The following describes two proteins that form a bound complex.

Interface contacts:
Residue T255 in protein 2 contacts residue A9 in protein 1 (closest heavy-atom distance 4.4 Å).
Residue N156 in protein 2 is in contact with residue T16 in protein 1 (closest heavy-atom distance 3.0 Å).
Residue P274 in protein 2 is in contact with residue P14 in protein 1 (closest heavy-atom distance 3.9 Å).
Residue H450 in protein 2 contacts residue R1 in protein 1 (closest heavy-atom distance 3.1 Å).
Residue S155 in protein 2 interacts with residue P14 in protein 1 (closest heavy-atom distance 4.2 Å).
Residue H450 in protein 2 interacts with residue K2 in protein 1 (closest heavy-atom distance 3.1 Å).
Residue E129 in protein 2 is in contact with residue R10 in protein 1 (closest heavy-atom distance 2.9 Å).
Residue R157 in protein 2 contacts residue G17 in protein 1 (closest heavy-atom distance 2.9 Å).
Residue Y460 in protein 2 contacts residue K7 in protein 1 (closest heavy-atom distance 4.4 Å).
Residue N217 in protein 2 contacts residue R10 in protein 1 (closest heavy-atom distance 2.8 Å).
Residue R131 in protein 2 contacts residue A15 in protein 1 (closest heavy-atom distance 3.7 Å).
Residue T483 in protein 2 is in contact with residue A5 in protein 1 (closest heavy-atom distance 3.8 Å).
Residue T453 in protein 2 contacts residue R1 in protein 1 (closest heavy-atom distance 3.2 Å).
Residue Y484 in protein 2 contacts residue K2 in protein 1 (closest heavy-atom distance 3.0 Å).
Residue K482 in protein 2 is in contact with residue Q3 in protein 1 (closest heavy-atom distance 3.8 Å).
Residue I397 in protein 2 interacts with residue R10 in protein 1 (closest heavy-atom distance 3.6 Å).
Residue M320 in protein 2 contacts residue P14 in protein 1 (closest heavy-atom distance 4.0 Å).
Residue Q263 in protein 2 is in contact with residue R10 in protein 1 (closest heavy-atom distance 3.9 Å).
Residue G451 in protein 2 interacts with residue R1 in protein 1 (closest heavy-atom distance 2.9 Å).
Residue L257 in protein 2 contacts residue A8 in protein 1 (closest heavy-atom distance 4.3 Å).
Residue E477 in protein 2 contacts residue A5 in protein 1 (closest heavy-atom distance 4.1 Å).
Residue H152 in protein 2 contacts residue T16 in protein 1 (closest heavy-atom distance 3.5 Å).
Residue N156 in protein 2 contacts residue G17 in protein 1 (closest heavy-atom distance 3.3 Å).
Residue T216 in protein 2 contacts residue R10 in protein 1 (closest heavy-atom distance 4.4 Å).
Residue Y484 in protein 2 is in contact with residue A5 in protein 1 (closest heavy-atom distance 2.9 Å).
Residue R157 in protein 2 contacts residue A15 in protein 1 (closest heavy-atom distance 4.1 Å).
Residue D219 in protein 2 contacts residue R10 in protein 1 (closest heavy-atom distance 2.8 Å).
Residue L257 in protein 2 interacts with residue R10 in protein 1 (closest heavy-atom distance 3.5 Å).
Residue T483 in protein 2 contacts residue Q3 in protein 1 (closest heavy-atom distance 3.6 Å).
Residue E456 in protein 2 is in contact with residue R1 in protein 1 (closest heavy-atom distance 3.0 Å).
Residue I397 in protein 2 interacts with residue A9 in protein 1 (closest heavy-atom distance 4.0 Å).
Residue L257 in protein 2 contacts residue A9 in protein 1 (closest heavy-atom distance 2.9 Å).
Residue V503 in protein 2 is in contact with residue K2 in protein 1 (closest heavy-atom distance 4.1 Å).
Residue S322 in protein 2 contacts residue T16 in protein 1 (closest heavy-atom distance 3.5 Å).
Residue S155 in protein 2 is in contact with residue A15 in protein 1 (closest heavy-atom distance 3.3 Å).
Residue S322 in protein 2 is in contact with residue P14 in protein 1 (closest heavy-atom distance 3.8 Å).
Residue T216 in protein 2 contacts residue A13 in protein 1 (closest heavy-atom distance 4.3 Å).
Residue L472 in protein 2 is in contact with residue L4 in protein 1 (closest heavy-atom distance 3.6 Å).
Residue Y484 in protein 2 is in contact with residue L4 in protein 1 (closest heavy-atom distance 3.6 Å).
Residue V474 in protein 2 interacts with residue L4 in protein 1 (closest heavy-atom distance 4.3 Å).
Residue N217 in protein 2 contacts residue A13 in protein 1 (closest heavy-atom distance 3.3 Å).
Residue E154 in protein 2 interacts with residue T16 in protein 1 (closest heavy-atom distance 2.9 Å).
Residue L505 in protein 2 interacts with residue L4 in protein 1 (closest heavy-atom distance 3.9 Å).
Residue H450 in protein 2 is in contact with residue L4 in protein 1 (closest heavy-atom distance 3.9 Å).
Residue V486 in protein 2 interacts with residue L4 in protein 1 (closest heavy-atom distance 3.9 Å).
Residue S155 in protein 2 contacts residue T16 in protein 1 (closest heavy-atom distance 3.0 Å).
Residue C153 in protein 2 contacts residue T16 in protein 1 (closest heavy-atom distance 3.4 Å).
Residue I485 in protein 2 contacts residue A5 in protein 1 (closest heavy-atom distance 3.5 Å).
Residue S155 in protein 2 contacts residue G17 in protein 1 (closest heavy-atom distance 4.2 Å).
Residue H459 in protein 2 contacts residue L4 in protein 1 (closest heavy-atom distance 3.7 Å).
Residue R452 in protein 2 contacts residue R1 in protein 1 (closest heavy-atom distance 3.6 Å).
Residue K395 in protein 2 interacts with residue K7 in protein 1 (closest heavy-atom distance 3.1 Å).
Residue R131 in protein 2 is in contact with residue P14 in protein 1 (closest heavy-atom distance 2.9 Å).
Residue Y484 in protein 2 interacts with residue Q3 in protein 1 (closest heavy-atom distance 2.9 Å).
Residue E465 in protein 2 is in contact with residue K7 in protein 1 (closest heavy-atom distance 3.9 Å).
Residue Q507 in protein 2 is in contact with residue R1 in protein 1 (closest heavy-atom distance 3.9 Å).
Residue N217 in protein 2 interacts with residue S12 in protein 1 (closest heavy-atom distance 3.8 Å).
Residue I256 in protein 2 is in contact with residue A9 in protein 1 (closest heavy-atom distance 3.7 Å).
Residue R131 in protein 2 interacts with residue A13 in protein 1 (closest heavy-atom distance 2.8 Å).
Residue G321 in protein 2 contacts residue P14 in protein 1 (closest heavy-atom distance 3.4 Å).

Sequence of protein 1:
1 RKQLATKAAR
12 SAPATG

Sequence of protein 2:
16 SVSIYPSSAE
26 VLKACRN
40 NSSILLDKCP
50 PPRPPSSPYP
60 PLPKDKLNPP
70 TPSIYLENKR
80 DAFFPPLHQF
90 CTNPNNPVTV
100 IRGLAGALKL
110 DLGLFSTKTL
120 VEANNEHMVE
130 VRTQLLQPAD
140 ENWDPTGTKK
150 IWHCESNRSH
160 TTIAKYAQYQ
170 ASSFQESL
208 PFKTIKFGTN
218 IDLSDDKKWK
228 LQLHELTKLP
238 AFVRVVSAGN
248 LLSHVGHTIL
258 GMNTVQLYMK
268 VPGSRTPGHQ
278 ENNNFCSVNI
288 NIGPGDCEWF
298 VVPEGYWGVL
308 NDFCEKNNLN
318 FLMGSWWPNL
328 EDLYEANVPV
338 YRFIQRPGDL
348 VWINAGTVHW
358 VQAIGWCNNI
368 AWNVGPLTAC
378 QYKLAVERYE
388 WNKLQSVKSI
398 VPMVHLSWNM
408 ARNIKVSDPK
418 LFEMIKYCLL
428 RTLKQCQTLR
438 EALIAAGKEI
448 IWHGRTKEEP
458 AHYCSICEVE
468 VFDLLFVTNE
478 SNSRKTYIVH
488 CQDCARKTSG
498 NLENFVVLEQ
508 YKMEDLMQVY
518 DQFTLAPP